Sequence of protein 2:
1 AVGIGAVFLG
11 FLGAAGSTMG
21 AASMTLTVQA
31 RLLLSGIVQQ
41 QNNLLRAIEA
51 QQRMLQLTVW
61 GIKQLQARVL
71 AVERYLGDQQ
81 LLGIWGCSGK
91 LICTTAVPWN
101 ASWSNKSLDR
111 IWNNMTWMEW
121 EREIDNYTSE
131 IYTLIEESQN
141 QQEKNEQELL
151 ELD

Contacts between the two chains:
Residue L76 in protein 2 is in contact with residue L76 in protein 1 (closest heavy-atom distance 3.9 Å).
Residue V59 in protein 2 contacts residue Q56 in protein 1 (closest heavy-atom distance 3.9 Å).
Residue E73 in protein 2 interacts with residue R68 in protein 1 (closest heavy-atom distance 2.8 Å).
Residue V69 in protein 2 contacts residue V69 in protein 1 (closest heavy-atom distance 3.8 Å).
Residue Q66 in protein 2 is in contact with residue L65 in protein 1 (closest heavy-atom distance 4.1 Å).
Residue K144 in protein 2 contacts residue G89 in protein 1 (closest heavy-atom distance 4.5 Å).
Residue V59 in protein 2 interacts with residue L55 in protein 1 (closest heavy-atom distance 3.9 Å).
Residue T133 in protein 2 contacts residue F8 in protein 1 (closest heavy-atom distance 4.1 Å).
Residue G77 in protein 2 interacts with residue L34 in protein 1 (closest heavy-atom distance 4.6 Å).
Residue G83 in protein 2 interacts with residue G89 in protein 1 (closest heavy-atom distance 4.7 Å).
Residue Q80 in protein 2 interacts with residue A30 in protein 1 (closest heavy-atom distance 3.0 Å).
Residue N140 in protein 2 is in contact with residue L26 in protein 1 (closest heavy-atom distance 3.7 Å).
Residue K63 in protein 2 is in contact with residue Q56 in protein 1 (closest heavy-atom distance 4.1 Å).
Residue L134 in protein 2 interacts with residue F8 in protein 1 (closest heavy-atom distance 4.6 Å).
Residue L76 in protein 2 interacts with residue V72 in protein 1 (closest heavy-atom distance 3.7 Å).
Residue I62 in protein 2 contacts residue I62 in protein 1 (closest heavy-atom distance 3.9 Å).
Residue E136 in protein 2 interacts with residue R31 in protein 1 (closest heavy-atom distance 2.9 Å).
Residue E136 in protein 2 contacts residue T27 in protein 1 (closest heavy-atom distance 3.5 Å).
Residue I84 in protein 2 is in contact with residue A30 in protein 1 (closest heavy-atom distance 4.1 Å).
Residue T133 in protein 2 contacts residue R31 in protein 1 (closest heavy-atom distance 3.9 Å).
Residue E73 in protein 2 interacts with residue V72 in protein 1 (closest heavy-atom distance 3.8 Å).
Residue E148 in protein 2 contacts residue I92 in protein 1 (closest heavy-atom distance 3.8 Å).
Residue Q80 in protein 2 interacts with residue L32 in protein 1 (closest heavy-atom distance 4.4 Å).
Residue K63 in protein 2 is in contact with residue L55 in protein 1 (closest heavy-atom distance 4.5 Å).
Residue I84 in protein 2 contacts residue R31 in protein 1 (closest heavy-atom distance 3.5 Å).
Residue L70 in protein 2 interacts with residue R68 in protein 1 (closest heavy-atom distance 3.5 Å).
Residue Q66 in protein 2 is in contact with residue L55 in protein 1 (closest heavy-atom distance 3.7 Å).
Residue Q139 in protein 2 contacts residue L91 in protein 1 (closest heavy-atom distance 4.3 Å).
Residue I62 in protein 2 contacts residue L55 in protein 1 (closest heavy-atom distance 4.5 Å).
Residue I62 in protein 2 is in contact with residue L65 in protein 1 (closest heavy-atom distance 3.9 Å).
Residue N140 in protein 2 interacts with residue T27 in protein 1 (closest heavy-atom distance 4.1 Å).
Residue K144 in protein 2 contacts residue K90 in protein 1 (closest heavy-atom distance 3.8 Å).
Residue Q80 in protein 2 contacts residue Y75 in protein 1 (closest heavy-atom distance 3.5 Å).
Residue I84 in protein 2 is in contact with residue K90 in protein 1 (closest heavy-atom distance 4.0 Å).
Residue V72 in protein 2 interacts with residue V72 in protein 1 (closest heavy-atom distance 4.0 Å).
Residue I84 in protein 2 interacts with residue T27 in protein 1 (closest heavy-atom distance 3.8 Å).
Residue N140 in protein 2 contacts residue S23 in protein 1 (closest heavy-atom distance 2.9 Å).
Residue K144 in protein 2 interacts with residue I92 in protein 1 (closest heavy-atom distance 2.9 Å).
Residue Q80 in protein 2 interacts with residue L33 in protein 1 (closest heavy-atom distance 3.6 Å).
Residue Q66 in protein 2 interacts with residue Q52 in protein 1 (closest heavy-atom distance 2.7 Å).
Residue N145 in protein 2 contacts residue M24 in protein 1 (closest heavy-atom distance 3.4 Å).
Residue Q66 in protein 2 contacts residue R68 in protein 1 (closest heavy-atom distance 4.0 Å).
Residue L76 in protein 2 is in contact with residue Y75 in protein 1 (closest heavy-atom distance 4.5 Å).
Residue K144 in protein 2 contacts residue L91 in protein 1 (closest heavy-atom distance 4.2 Å).
Residue I84 in protein 2 contacts residue L91 in protein 1 (closest heavy-atom distance 4.5 Å).
Residue N140 in protein 2 contacts residue M24 in protein 1 (closest heavy-atom distance 3.4 Å).
Residue G83 in protein 2 interacts with residue K90 in protein 1 (closest heavy-atom distance 3.1 Å).
Residue N145 in protein 2 interacts with residue S23 in protein 1 (closest heavy-atom distance 3.0 Å).
Residue V69 in protein 2 interacts with residue R68 in protein 1 (closest heavy-atom distance 3.9 Å).
Residue L65 in protein 2 contacts residue L65 in protein 1 (closest heavy-atom distance 4.7 Å).
Residue N145 in protein 2 interacts with residue I92 in protein 1 (closest heavy-atom distance 3.4 Å).
Residue E137 in protein 2 is in contact with residue T27 in protein 1 (closest heavy-atom distance 4.5 Å).
Residue N140 in protein 2 contacts residue I92 in protein 1 (closest heavy-atom distance 4.6 Å).
Residue L76 in protein 2 contacts residue L34 in protein 1 (closest heavy-atom distance 3.9 Å).
Residue S129 in protein 2 interacts with residue Q39 in protein 1 (closest heavy-atom distance 2.9 Å).
Residue Q80 in protein 2 is in contact with residue L34 in protein 1 (closest heavy-atom distance 3.4 Å).
Residue Q80 in protein 2 is in contact with residue R31 in protein 1 (closest heavy-atom distance 3.6 Å).
Residue N140 in protein 2 interacts with residue L91 in protein 1 (closest heavy-atom distance 3.7 Å).
Residue N140 in protein 2 interacts with residue T25 in protein 1 (closest heavy-atom distance 3.4 Å).
Residue Q141 in protein 2 contacts residue M24 in protein 1 (closest heavy-atom distance 4.2 Å).

These two protein chains interact to form a complex.

Sequence of protein 1:
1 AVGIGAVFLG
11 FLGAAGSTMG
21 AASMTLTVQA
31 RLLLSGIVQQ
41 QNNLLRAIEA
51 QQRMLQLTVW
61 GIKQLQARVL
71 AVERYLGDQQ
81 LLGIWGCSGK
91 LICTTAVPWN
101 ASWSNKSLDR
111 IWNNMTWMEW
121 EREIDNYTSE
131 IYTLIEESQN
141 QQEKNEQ